Sequence of protein 1:
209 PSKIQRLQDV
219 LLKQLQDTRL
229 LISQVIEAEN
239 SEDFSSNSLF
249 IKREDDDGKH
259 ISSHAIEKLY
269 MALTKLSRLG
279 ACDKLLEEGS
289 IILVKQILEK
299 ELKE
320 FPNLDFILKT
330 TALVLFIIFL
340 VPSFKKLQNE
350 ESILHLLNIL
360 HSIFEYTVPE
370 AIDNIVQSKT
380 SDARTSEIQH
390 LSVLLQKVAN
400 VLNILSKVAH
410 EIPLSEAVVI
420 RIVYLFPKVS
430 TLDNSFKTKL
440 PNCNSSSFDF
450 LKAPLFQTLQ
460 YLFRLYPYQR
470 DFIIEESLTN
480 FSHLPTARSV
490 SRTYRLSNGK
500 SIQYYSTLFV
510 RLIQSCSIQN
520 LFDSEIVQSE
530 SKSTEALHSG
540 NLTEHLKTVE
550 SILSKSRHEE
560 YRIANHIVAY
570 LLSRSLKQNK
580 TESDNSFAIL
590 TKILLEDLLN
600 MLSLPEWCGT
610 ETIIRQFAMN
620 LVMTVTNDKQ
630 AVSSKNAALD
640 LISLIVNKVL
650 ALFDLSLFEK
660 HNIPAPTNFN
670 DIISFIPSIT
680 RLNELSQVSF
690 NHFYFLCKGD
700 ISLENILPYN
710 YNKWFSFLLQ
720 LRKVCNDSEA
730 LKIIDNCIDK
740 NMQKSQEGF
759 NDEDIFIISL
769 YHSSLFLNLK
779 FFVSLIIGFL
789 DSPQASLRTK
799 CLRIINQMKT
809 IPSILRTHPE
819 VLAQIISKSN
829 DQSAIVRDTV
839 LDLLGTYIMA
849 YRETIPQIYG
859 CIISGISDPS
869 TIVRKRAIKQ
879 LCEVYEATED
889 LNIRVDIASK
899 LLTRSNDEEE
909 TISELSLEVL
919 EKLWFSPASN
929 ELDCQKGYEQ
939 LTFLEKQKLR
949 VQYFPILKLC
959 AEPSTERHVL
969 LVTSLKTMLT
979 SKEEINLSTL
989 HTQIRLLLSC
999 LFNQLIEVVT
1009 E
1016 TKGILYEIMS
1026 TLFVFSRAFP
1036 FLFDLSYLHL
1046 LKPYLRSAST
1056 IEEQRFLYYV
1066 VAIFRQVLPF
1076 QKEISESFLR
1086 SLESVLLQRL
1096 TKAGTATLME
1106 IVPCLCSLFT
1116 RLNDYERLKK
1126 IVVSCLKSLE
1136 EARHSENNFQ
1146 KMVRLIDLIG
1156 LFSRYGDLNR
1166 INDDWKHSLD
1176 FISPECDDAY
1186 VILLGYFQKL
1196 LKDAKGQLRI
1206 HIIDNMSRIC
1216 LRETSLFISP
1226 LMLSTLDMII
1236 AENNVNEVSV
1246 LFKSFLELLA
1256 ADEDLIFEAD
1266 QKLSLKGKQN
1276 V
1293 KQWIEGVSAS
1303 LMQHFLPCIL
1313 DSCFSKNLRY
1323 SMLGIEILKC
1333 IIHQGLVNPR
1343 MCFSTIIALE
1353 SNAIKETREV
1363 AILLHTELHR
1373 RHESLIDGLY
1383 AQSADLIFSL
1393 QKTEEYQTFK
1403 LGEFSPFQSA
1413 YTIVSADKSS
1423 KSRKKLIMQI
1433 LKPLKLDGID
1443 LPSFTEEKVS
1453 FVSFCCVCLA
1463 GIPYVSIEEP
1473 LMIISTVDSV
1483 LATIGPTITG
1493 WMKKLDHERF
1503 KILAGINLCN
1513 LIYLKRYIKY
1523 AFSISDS

The following describes two proteins that form a bound complex.

Sequence of protein 2:
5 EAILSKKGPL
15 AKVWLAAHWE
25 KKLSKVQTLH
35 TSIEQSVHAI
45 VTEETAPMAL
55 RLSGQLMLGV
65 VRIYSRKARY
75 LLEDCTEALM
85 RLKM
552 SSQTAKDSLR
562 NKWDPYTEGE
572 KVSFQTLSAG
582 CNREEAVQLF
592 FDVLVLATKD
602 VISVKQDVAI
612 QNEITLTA

Residue-level contacts at the interface:
Residue T580 in protein 1 is in contact with residue E77 in protein 2 (closest heavy-atom distance 4.2 Å).
Residue E581 in protein 1 contacts residue E77 in protein 2 (closest heavy-atom distance 4.1 Å).
Residue T580 in protein 1 is in contact with residue R73 in protein 2 (closest heavy-atom distance 3.3 Å).
Residue T437 in protein 1 contacts residue Q31 in protein 2 (closest heavy-atom distance 4.7 Å).